Sequence of protein 1:
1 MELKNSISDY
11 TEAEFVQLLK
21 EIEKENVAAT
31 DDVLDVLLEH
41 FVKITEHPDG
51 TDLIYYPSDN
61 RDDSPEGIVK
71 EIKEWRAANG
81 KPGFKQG

The following describes two proteins that form a bound complex.

Residue-level contacts at the interface:
Residue K70 in protein 2 interacts with residue G80 in protein 1 (closest heavy-atom distance 4.3 Å).
Residue S64 in protein 2 interacts with residue A78 in protein 1 (closest heavy-atom distance 4.2 Å).
Residue D62 in protein 2 is in contact with residue A77 in protein 1 (closest heavy-atom distance 3.5 Å).
Residue K70 in protein 2 interacts with residue N79 in protein 1 (closest heavy-atom distance 3.6 Å).
Residue N60 in protein 2 contacts residue A77 in protein 1 (closest heavy-atom distance 3.9 Å).
Residue G67 in protein 2 interacts with residue A78 in protein 1 (closest heavy-atom distance 3.5 Å).
Residue N60 in protein 2 interacts with residue K81 in protein 1 (closest heavy-atom distance 4.8 Å).
Residue R61 in protein 2 is in contact with residue A77 in protein 1 (closest heavy-atom distance 3.7 Å).
Residue K70 in protein 2 interacts with residue A78 in protein 1 (closest heavy-atom distance 3.8 Å).
Residue N60 in protein 2 interacts with residue G80 in protein 1 (closest heavy-atom distance 3.6 Å).
Residue D62 in protein 2 contacts residue A78 in protein 1 (closest heavy-atom distance 3.5 Å).
Residue R61 in protein 2 interacts with residue G80 in protein 1 (closest heavy-atom distance 4.4 Å).
Residue R61 in protein 2 contacts residue A78 in protein 1 (closest heavy-atom distance 4.7 Å).
Residue D62 in protein 2 is in contact with residue E74 in protein 1 (closest heavy-atom distance 4.7 Å).
Residue E66 in protein 2 interacts with residue A78 in protein 1 (closest heavy-atom distance 4.1 Å).

Sequence of protein 2:
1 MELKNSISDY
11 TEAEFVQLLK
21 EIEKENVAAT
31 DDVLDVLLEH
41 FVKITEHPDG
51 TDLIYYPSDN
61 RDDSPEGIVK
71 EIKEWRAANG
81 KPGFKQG